Residue-level contacts at the interface:
Residue P100 in chain A interacts with residue W14 in chain B (closest heavy-atom distance 3.9 Å).
Residue P83 in chain A contacts residue P36 in chain B (closest heavy-atom distance 3.0 Å).
Residue R94 in chain A interacts with residue G22 in chain B (closest heavy-atom distance 3.7 Å).
Residue P83 in chain A contacts residue D35 in chain B (closest heavy-atom distance 3.6 Å).
Residue R91 in chain A is in contact with residue M15 in chain B (closest heavy-atom distance 3.1 Å).
Residue F80 in chain A is in contact with residue L40 in chain B (closest heavy-atom distance 4.2 Å).
Residue K97 in chain A contacts residue K19 in chain B (closest heavy-atom distance 3.1 Å).
Residue A98 in chain A contacts residue A18 in chain B (closest heavy-atom distance 4.0 Å).
Residue A89 in chain A contacts residue W14 in chain B (closest heavy-atom distance 4.2 Å).
Residue F95 in chain A interacts with residue G22 in chain B (closest heavy-atom distance 3.2 Å).
Residue F95 in chain A contacts residue I21 in chain B (closest heavy-atom distance 2.8 Å).
Residue R94 in chain A contacts residue E20 in chain B (closest heavy-atom distance 2.6 Å).
Residue R94 in chain A contacts residue N23 in chain B (closest heavy-atom distance 3.0 Å).
Residue F76 in chain A contacts residue W14 in chain B (closest heavy-atom distance 4.2 Å).
Residue G92 in chain A is in contact with residue D27 in chain B (closest heavy-atom distance 3.2 Å).
Residue Y96 in chain A contacts residue K19 in chain B (closest heavy-atom distance 3.3 Å).
Residue P83 in chain A interacts with residue F34 in chain B (closest heavy-atom distance 4.2 Å).
Residue F78 in chain A interacts with residue L32 in chain B (closest heavy-atom distance 3.6 Å).
Residue K77 in chain A contacts residue D27 in chain B (closest heavy-atom distance 3.6 Å).
Residue Q93 in chain A contacts residue N23 in chain B (closest heavy-atom distance 2.2 Å).
Residue F81 in chain A contacts residue F34 in chain B (closest heavy-atom distance 3.8 Å).
Residue Y96 in chain A interacts with residue E20 in chain B (closest heavy-atom distance 3.9 Å).
Residue P83 in chain A interacts with residue G38 in chain B (closest heavy-atom distance 3.8 Å).
Residue F78 in chain A is in contact with residue F29 in chain B (closest heavy-atom distance 3.4 Å).
Residue F95 in chain A interacts with residue E20 in chain B (closest heavy-atom distance 3.5 Å).
Residue F78 in chain A contacts residue W26 in chain B (closest heavy-atom distance 4.2 Å).
Residue F95 in chain A contacts residue K19 in chain B (closest heavy-atom distance 4.0 Å).
Residue F95 in chain A contacts residue L40 in chain B (closest heavy-atom distance 3.7 Å).
Residue Y96 in chain A is in contact with residue M15 in chain B (closest heavy-atom distance 3.8 Å).
Residue V90 in chain A interacts with residue W26 in chain B (closest heavy-atom distance 3.9 Å).
Residue Y88 in chain A is in contact with residue F34 in chain B (closest heavy-atom distance 3.7 Å).
Residue W73 in chain A contacts residue W14 in chain B (closest heavy-atom distance 3.7 Å).
Residue L99 in chain A is in contact with residue W14 in chain B (closest heavy-atom distance 3.1 Å).
Residue Q93 in chain A is in contact with residue G25 in chain B (closest heavy-atom distance 3.7 Å).
Residue H82 in chain A is in contact with residue G38 in chain B (closest heavy-atom distance 3.8 Å).
Residue Q93 in chain A contacts residue D27 in chain B (closest heavy-atom distance 3.6 Å).
Residue K97 in chain A contacts residue A18 in chain B (closest heavy-atom distance 3.7 Å).
Residue Q93 in chain A contacts residue G22 in chain B (closest heavy-atom distance 4.2 Å).
Residue F95 in chain A interacts with residue L32 in chain B (closest heavy-atom distance 4.2 Å).
Residue Q93 in chain A interacts with residue W26 in chain B (closest heavy-atom distance 3.2 Å).
Residue H82 in chain A is in contact with residue F34 in chain B (closest heavy-atom distance 3.6 Å).
Residue Q93 in chain A interacts with residue G24 in chain B (closest heavy-atom distance 4.1 Å).
Residue Y88 in chain A interacts with residue P53 in chain B (closest heavy-atom distance 3.8 Å).
Residue F95 in chain A contacts residue P54 in chain B (closest heavy-atom distance 4.0 Å).
Residue P101 in chain A contacts residue W14 in chain B (closest heavy-atom distance 3.5 Å).
Residue F80 in chain A contacts residue L32 in chain B (closest heavy-atom distance 3.6 Å).
Residue F95 in chain A contacts residue W26 in chain B (closest heavy-atom distance 3.4 Å).
Residue F80 in chain A interacts with residue F33 in chain B (closest heavy-atom distance 3.7 Å).
Residue F78 in chain A is in contact with residue Q30 in chain B (closest heavy-atom distance 3.4 Å).
Residue F78 in chain A contacts residue F31 in chain B (closest heavy-atom distance 3.8 Å).
Residue V90 in chain A interacts with residue L32 in chain B (closest heavy-atom distance 3.8 Å).
Residue V90 in chain A is in contact with residue D27 in chain B (closest heavy-atom distance 4.2 Å).
Residue Y96 in chain A contacts residue I21 in chain B (closest heavy-atom distance 3.8 Å).
Residue F80 in chain A contacts residue F34 in chain B (closest heavy-atom distance 3.4 Å).
Residue F76 in chain A contacts residue M15 in chain B (closest heavy-atom distance 3.8 Å).
Residue Y88 in chain A contacts residue I21 in chain B (closest heavy-atom distance 3.6 Å).
Residue L87 in chain A contacts residue W14 in chain B (closest heavy-atom distance 3.9 Å).
Residue K97 in chain A is in contact with residue I21 in chain B (closest heavy-atom distance 3.9 Å).
Residue A98 in chain A is in contact with residue W14 in chain B (closest heavy-atom distance 3.9 Å).
Residue K77 in chain A contacts residue F29 in chain B (closest heavy-atom distance 3.1 Å).

Sequence of chain A:
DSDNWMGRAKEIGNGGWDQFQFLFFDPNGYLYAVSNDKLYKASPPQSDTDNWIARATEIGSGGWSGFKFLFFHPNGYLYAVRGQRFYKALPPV

These two protein chains interact to form a complex.

Sequence of chain B:
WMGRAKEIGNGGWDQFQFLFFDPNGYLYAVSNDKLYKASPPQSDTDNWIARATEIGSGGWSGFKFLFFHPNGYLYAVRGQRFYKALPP